Sequence of chain A:
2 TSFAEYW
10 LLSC

Interface contacts:
Residue V69 in chain B is in contact with residue L11 in chain A (closest heavy-atom distance 4.0 Å).
Residue L33 in chain B is in contact with residue W8 in chain A (closest heavy-atom distance 3.8 Å).
Residue I79 in chain B is in contact with residue W8 in chain A (closest heavy-atom distance 4.7 Å).
Residue L30 in chain B is in contact with residue W8 in chain A (closest heavy-atom distance 3.0 Å).
Residue Y76 in chain B is in contact with residue S12 in chain A (closest heavy-atom distance 3.3 Å).
Residue V51 in chain B is in contact with residue F4 in chain A (closest heavy-atom distance 5.0 Å).
Residue V69 in chain B contacts residue F4 in chain A (closest heavy-atom distance 3.3 Å).
Residue G34 in chain B is in contact with residue W8 in chain A (closest heavy-atom distance 3.7 Å).
Residue Y76 in chain B interacts with residue L11 in chain A (closest heavy-atom distance 2.6 Å).
Residue H72 in chain B contacts residue Y7 in chain A (closest heavy-atom distance 4.1 Å).
Residue L30 in chain B is in contact with residue L11 in chain A (closest heavy-atom distance 3.8 Å).
Residue Q48 in chain B contacts residue F4 in chain A (closest heavy-atom distance 2.8 Å).
Residue Y43 in chain B is in contact with residue F4 in chain A (closest heavy-atom distance 4.2 Å).
Residue L30 in chain B is in contact with residue S12 in chain A (closest heavy-atom distance 4.2 Å).
Residue M38 in chain B interacts with residue F4 in chain A (closest heavy-atom distance 3.3 Å).
Residue I37 in chain B interacts with residue W8 in chain A (closest heavy-atom distance 4.1 Å).
Residue Q48 in chain B interacts with residue T2 in chain A (closest heavy-atom distance 4.4 Å).
Residue H72 in chain B interacts with residue L11 in chain A (closest heavy-atom distance 3.6 Å).
Residue M38 in chain B is in contact with residue A5 in chain A (closest heavy-atom distance 3.2 Å).
Residue Q48 in chain B contacts residue Y7 in chain A (closest heavy-atom distance 4.5 Å).
Residue V69 in chain B is in contact with residue Y7 in chain A (closest heavy-atom distance 3.2 Å).
Residue H72 in chain B contacts residue L10 in chain A (closest heavy-atom distance 3.5 Å).
Residue I75 in chain B is in contact with residue W8 in chain A (closest heavy-atom distance 4.4 Å).
Residue H49 in chain B interacts with residue F4 in chain A (closest heavy-atom distance 4.5 Å).
Residue H49 in chain B is in contact with residue Y7 in chain A (closest heavy-atom distance 3.3 Å).
Residue I75 in chain B interacts with residue L11 in chain A (closest heavy-atom distance 4.1 Å).
Residue K70 in chain B interacts with residue Y7 in chain A (closest heavy-atom distance 4.0 Å).
Residue F67 in chain B is in contact with residue W8 in chain A (closest heavy-atom distance 4.5 Å).
Residue I37 in chain B contacts residue F4 in chain A (closest heavy-atom distance 3.3 Å).
Residue V69 in chain B is in contact with residue W8 in chain A (closest heavy-atom distance 3.5 Å).
Residue G34 in chain B is in contact with residue F4 in chain A (closest heavy-atom distance 4.0 Å).
Residue Q48 in chain B interacts with residue S3 in chain A (closest heavy-atom distance 4.1 Å).

Sequence of chain B:
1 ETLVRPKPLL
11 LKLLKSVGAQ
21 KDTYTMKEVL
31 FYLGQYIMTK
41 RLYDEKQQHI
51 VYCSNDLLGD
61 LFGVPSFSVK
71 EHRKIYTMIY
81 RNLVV

These two protein chains interact to form a complex.